Sequence of chain B:
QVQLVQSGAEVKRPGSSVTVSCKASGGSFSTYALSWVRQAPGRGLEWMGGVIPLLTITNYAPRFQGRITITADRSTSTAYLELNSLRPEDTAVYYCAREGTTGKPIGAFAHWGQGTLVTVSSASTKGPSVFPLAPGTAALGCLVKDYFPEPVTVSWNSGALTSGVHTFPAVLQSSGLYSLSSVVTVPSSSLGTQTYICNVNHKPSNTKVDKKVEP

Sequence of chain A:
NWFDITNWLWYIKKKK

The following describes two proteins that form a bound complex.

Contacts between the two chains:
Residue A33 in chain B is in contact with residue T6 in chain A (closest heavy-atom distance 3.8 Å).
Residue K109 in chain B interacts with residue W10 in chain A (closest heavy-atom distance 3.5 Å).
Residue Y32 in chain B contacts residue W10 in chain A (closest heavy-atom distance 4.5 Å).
Residue I57 in chain B interacts with residue W2 in chain A (closest heavy-atom distance 3.3 Å).
Residue N59 in chain B contacts residue W2 in chain A (closest heavy-atom distance 3.4 Å).
Residue K109 in chain B contacts residue N7 in chain A (closest heavy-atom distance 3.0 Å).
Residue L54 in chain B interacts with residue L9 in chain A (closest heavy-atom distance 4.4 Å).
Residue V51 in chain B contacts residue W2 in chain A (closest heavy-atom distance 3.5 Å).
Residue I52 in chain B contacts residue W2 in chain A (closest heavy-atom distance 3.7 Å).
Residue S35 in chain B is in contact with residue F3 in chain A (closest heavy-atom distance 4.5 Å).
Residue E99 in chain B contacts residue T6 in chain A (closest heavy-atom distance 2.6 Å).
Residue P110 in chain B contacts residue T6 in chain A (closest heavy-atom distance 3.5 Å).
Residue P110 in chain B is in contact with residue W10 in chain A (closest heavy-atom distance 3.7 Å).
Residue A33 in chain B is in contact with residue W2 in chain A (closest heavy-atom distance 3.8 Å).
Residue P110 in chain B interacts with residue N7 in chain A (closest heavy-atom distance 3.5 Å).
Residue L55 in chain B interacts with residue L9 in chain A (closest heavy-atom distance 3.7 Å).
Residue T31 in chain B contacts residue K13 in chain A (closest heavy-atom distance 4.1 Å).
Residue T31 in chain B contacts residue T6 in chain A (closest heavy-atom distance 3.3 Å).
Residue E99 in chain B interacts with residue F3 in chain A (closest heavy-atom distance 4.9 Å).
Residue F114 in chain B interacts with residue F3 in chain A (closest heavy-atom distance 4.2 Å).
Residue S35 in chain B is in contact with residue W2 in chain A (closest heavy-atom distance 4.4 Å).
Residue L34 in chain B interacts with residue W2 in chain A (closest heavy-atom distance 4.6 Å).
Residue N59 in chain B contacts residue F3 in chain A (closest heavy-atom distance 4.0 Å).
Residue W47 in chain B contacts residue W2 in chain A (closest heavy-atom distance 4.9 Å).
Residue T58 in chain B interacts with residue W2 in chain A (closest heavy-atom distance 3.9 Å).
Residue T31 in chain B contacts residue L9 in chain A (closest heavy-atom distance 4.6 Å).
Residue W47 in chain B contacts residue F3 in chain A (closest heavy-atom distance 3.9 Å).
Residue I57 in chain B is in contact with residue I5 in chain A (closest heavy-atom distance 4.5 Å).
Residue I52 in chain B contacts residue L9 in chain A (closest heavy-atom distance 4.3 Å).
Residue Y32 in chain B contacts residue T6 in chain A (closest heavy-atom distance 4.1 Å).
Residue G108 in chain B is in contact with residue W10 in chain A (closest heavy-atom distance 3.5 Å).
Residue G112 in chain B contacts residue F3 in chain A (closest heavy-atom distance 4.4 Å).
Residue I52 in chain B interacts with residue T6 in chain A (closest heavy-atom distance 3.9 Å).
Residue G50 in chain B is in contact with residue W2 in chain A (closest heavy-atom distance 3.5 Å).
Residue L55 in chain B contacts residue I5 in chain A (closest heavy-atom distance 3.6 Å).
Residue I52 in chain B is in contact with residue I5 in chain A (closest heavy-atom distance 3.7 Å).